The following describes two proteins that form a bound complex.

Sequence of chain B:
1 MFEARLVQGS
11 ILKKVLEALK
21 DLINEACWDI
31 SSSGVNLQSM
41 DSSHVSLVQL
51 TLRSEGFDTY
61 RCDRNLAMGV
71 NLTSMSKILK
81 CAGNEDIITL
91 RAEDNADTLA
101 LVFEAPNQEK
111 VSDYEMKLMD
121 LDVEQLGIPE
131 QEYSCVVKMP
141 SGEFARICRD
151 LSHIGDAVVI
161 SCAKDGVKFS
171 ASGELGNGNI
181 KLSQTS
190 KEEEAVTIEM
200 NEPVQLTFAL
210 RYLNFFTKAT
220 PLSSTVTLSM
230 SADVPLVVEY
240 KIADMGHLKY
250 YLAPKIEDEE

Interface contacts:
Residue L339 in chain A is in contact with residue S46 in chain B (closest heavy-atom distance 3.2 Å).
Residue G347 in chain A interacts with residue E124 in chain B (closest heavy-atom distance 3.6 Å).
Residue D340 in chain A interacts with residue E124 in chain B (closest heavy-atom distance 3.5 Å).
Residue G27 in chain A contacts residue D232 in chain B (closest heavy-atom distance 3.2 Å).
Residue L339 in chain A interacts with residue H44 in chain B (closest heavy-atom distance 2.7 Å).
Residue S334 in chain A interacts with residue I255 in chain B (closest heavy-atom distance 3.4 Å).
Residue D340 in chain A interacts with residue H44 in chain B (closest heavy-atom distance 2.6 Å).
Residue R338 in chain A is in contact with residue H44 in chain B (closest heavy-atom distance 3.1 Å).
Residue F342 in chain A interacts with residue D232 in chain B (closest heavy-atom distance 3.3 Å).
Residue G337 in chain A is in contact with residue V45 in chain B (closest heavy-atom distance 3.4 Å).
Residue K353 in chain A interacts with residue N95 in chain B (closest heavy-atom distance 2.8 Å).
Residue L349 in chain A is in contact with residue D122 in chain B (closest heavy-atom distance 3.3 Å).
Residue R331 in chain A contacts residue E259 in chain B (closest heavy-atom distance 2.8 Å).
Residue W297 in chain A interacts with residue E259 in chain B (closest heavy-atom distance 2.6 Å).
Residue G337 in chain A interacts with residue A252 in chain B (closest heavy-atom distance 2.9 Å).
Residue D340 in chain A contacts residue M40 in chain B (closest heavy-atom distance 3.5 Å).
Residue T346 in chain A is in contact with residue Q125 in chain B (closest heavy-atom distance 2.8 Å).
Residue R28 in chain A contacts residue Q131 in chain B (closest heavy-atom distance 2.6 Å).
Residue S351 in chain A is in contact with residue L121 in chain B (closest heavy-atom distance 2.8 Å).
Residue H207 in chain A contacts residue E132 in chain B (closest heavy-atom distance 3.6 Å).
Residue V345 in chain A interacts with residue E124 in chain B (closest heavy-atom distance 3.4 Å).
Residue F342 in chain A is in contact with residue V233 in chain B (closest heavy-atom distance 3.3 Å).
Residue E299 in chain A interacts with residue E259 in chain B (closest heavy-atom distance 2.8 Å).
Residue F343 in chain A interacts with residue P129 in chain B (closest heavy-atom distance 3.4 Å).
Residue L339 in chain A contacts residue Y250 in chain B (closest heavy-atom distance 3.5 Å).
Residue R354 in chain A interacts with residue D97 in chain B (closest heavy-atom distance 3.2 Å).
Residue T346 in chain A is in contact with residue G127 in chain B (closest heavy-atom distance 3.1 Å).
Residue G347 in chain A interacts with residue Q125 in chain B (closest heavy-atom distance 2.8 Å).
Residue L339 in chain A contacts residue V45 in chain B (closest heavy-atom distance 3.1 Å).
Residue S351 in chain A contacts residue M119 in chain B (closest heavy-atom distance 2.8 Å).
Residue A352 in chain A is in contact with residue A67 in chain B (closest heavy-atom distance 2.9 Å).
Residue K29 in chain A contacts residue D232 in chain B (closest heavy-atom distance 2.9 Å).
Residue K344 in chain A interacts with residue G127 in chain B (closest heavy-atom distance 2.9 Å).
Residue R354 in chain A is in contact with residue A96 in chain B (closest heavy-atom distance 2.7 Å).
Residue L339 in chain A is in contact with residue L47 in chain B (closest heavy-atom distance 3.2 Å).
Residue R28 in chain A is in contact with residue V233 in chain B (closest heavy-atom distance 3.3 Å).
Residue S351 in chain A is in contact with residue G69 in chain B (closest heavy-atom distance 3.5 Å).
Residue K29 in chain A is in contact with residue E258 in chain B (closest heavy-atom distance 2.9 Å).
Residue S351 in chain A interacts with residue A67 in chain B (closest heavy-atom distance 3.4 Å).
Residue F342 in chain A is in contact with residue P234 in chain B (closest heavy-atom distance 3.3 Å).
Residue S348 in chain A is in contact with residue V123 in chain B (closest heavy-atom distance 3.2 Å).
Residue K79 in chain A contacts residue E258 in chain B (closest heavy-atom distance 3.0 Å).
Residue S351 in chain A is in contact with residue D120 in chain B (closest heavy-atom distance 3.3 Å).
Residue T346 in chain A contacts residue L126 in chain B (closest heavy-atom distance 3.2 Å).
Residue R354 in chain A interacts with residue D120 in chain B (closest heavy-atom distance 2.4 Å).
Residue L349 in chain A interacts with residue V123 in chain B (closest heavy-atom distance 2.8 Å).
Residue K344 in chain A interacts with residue L126 in chain B (closest heavy-atom distance 3.3 Å).
Residue Q336 in chain A interacts with residue P253 in chain B (closest heavy-atom distance 3.1 Å).
Residue V345 in chain A contacts residue Q125 in chain B (closest heavy-atom distance 3.3 Å).
Residue L349 in chain A is in contact with residue C27 in chain B (closest heavy-atom distance 3.2 Å).
Residue A168 in chain A contacts residue P202 in chain B (closest heavy-atom distance 3.3 Å).
Residue K355 in chain A interacts with residue N95 in chain B (closest heavy-atom distance 2.9 Å).
Residue V345 in chain A contacts residue L126 in chain B (closest heavy-atom distance 3.5 Å).
Residue S350 in chain A interacts with residue D122 in chain B (closest heavy-atom distance 2.8 Å).
Residue W297 in chain A is in contact with residue E258 in chain B (closest heavy-atom distance 2.9 Å).
Residue T335 in chain A interacts with residue I255 in chain B (closest heavy-atom distance 3.1 Å).
Residue L349 in chain A is in contact with residue D29 in chain B (closest heavy-atom distance 3.0 Å).
Residue F343 in chain A is in contact with residue I128 in chain B (closest heavy-atom distance 3.5 Å).
Residue Q336 in chain A contacts residue V45 in chain B (closest heavy-atom distance 3.1 Å).
Residue R28 in chain A contacts residue S230 in chain B (closest heavy-atom distance 3.5 Å).

Sequence of chain A:
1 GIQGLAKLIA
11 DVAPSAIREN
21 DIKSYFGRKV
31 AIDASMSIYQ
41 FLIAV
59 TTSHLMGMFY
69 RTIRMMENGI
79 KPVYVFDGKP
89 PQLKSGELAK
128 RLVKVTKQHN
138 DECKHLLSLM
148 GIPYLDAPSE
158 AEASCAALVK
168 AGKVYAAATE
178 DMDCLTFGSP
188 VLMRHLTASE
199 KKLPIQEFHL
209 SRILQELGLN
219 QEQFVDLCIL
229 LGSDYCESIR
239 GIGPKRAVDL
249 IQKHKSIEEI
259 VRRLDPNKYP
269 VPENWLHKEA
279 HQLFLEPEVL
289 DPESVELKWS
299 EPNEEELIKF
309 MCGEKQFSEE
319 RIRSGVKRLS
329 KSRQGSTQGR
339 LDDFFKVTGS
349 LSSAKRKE